The following describes two proteins that form a bound complex.

Interface contacts:
Residue L252 in protein 2 contacts residue V101 in protein 1 (closest heavy-atom distance 3.8 Å).
Residue R168 in protein 2 contacts residue A69 in protein 1 (closest heavy-atom distance 3.9 Å).
Residue K40 in protein 2 contacts residue N189 in protein 1 (closest heavy-atom distance 3.9 Å).
Residue P257 in protein 2 contacts residue Y105 in protein 1 (closest heavy-atom distance 4.1 Å).
Residue N169 in protein 2 is in contact with residue A69 in protein 1 (closest heavy-atom distance 2.7 Å).
Residue L104 in protein 2 contacts residue Y70 in protein 1 (closest heavy-atom distance 3.7 Å).
Residue T157 in protein 2 contacts residue L81 in protein 1 (closest heavy-atom distance 3.8 Å).
Residue Y102 in protein 2 interacts with residue Y70 in protein 1 (closest heavy-atom distance 3.3 Å).
Residue R255 in protein 2 interacts with residue V101 in protein 1 (closest heavy-atom distance 3.6 Å).
Residue L104 in protein 2 is in contact with residue M66 in protein 1 (closest heavy-atom distance 3.7 Å).
Residue L162 in protein 2 interacts with residue H72 in protein 1 (closest heavy-atom distance 3.4 Å).
Residue G38 in protein 2 is in contact with residue N192 in protein 1 (closest heavy-atom distance 4.2 Å).
Residue F258 in protein 2 is in contact with residue H104 in protein 1 (closest heavy-atom distance 4.1 Å).
Residue R256 in protein 2 contacts residue H104 in protein 1 (closest heavy-atom distance 4.0 Å).
Residue L162 in protein 2 interacts with residue N82 in protein 1 (closest heavy-atom distance 3.5 Å).
Residue L104 in protein 2 interacts with residue K68 in protein 1 (closest heavy-atom distance 3.9 Å).
Residue I182 in protein 2 interacts with residue M62 in protein 1 (closest heavy-atom distance 3.5 Å).
Residue R255 in protein 2 contacts residue P103 in protein 1 (closest heavy-atom distance 3.6 Å).
Residue F258 in protein 2 interacts with residue P103 in protein 1 (closest heavy-atom distance 3.6 Å).
Residue I41 in protein 2 is in contact with residue M182 in protein 1 (closest heavy-atom distance 3.6 Å).
Residue Y165 in protein 2 interacts with residue Y70 in protein 1 (closest heavy-atom distance 3.3 Å).
Residue N176 in protein 2 interacts with residue A67 in protein 1 (closest heavy-atom distance 3.3 Å).
Residue Y39 in protein 2 is in contact with residue T181 in protein 1 (closest heavy-atom distance 3.8 Å).
Residue Y39 in protein 2 contacts residue E178 in protein 1 (closest heavy-atom distance 3.3 Å).
Residue Y179 in protein 2 interacts with residue K63 in protein 1 (closest heavy-atom distance 4.0 Å).
Residue P159 in protein 2 is in contact with residue N82 in protein 1 (closest heavy-atom distance 3.7 Å).
Residue Y39 in protein 2 contacts residue N189 in protein 1 (closest heavy-atom distance 3.0 Å).
Residue I41 in protein 2 interacts with residue E178 in protein 1 (closest heavy-atom distance 3.3 Å).
Residue Y39 in protein 2 contacts residue M182 in protein 1 (closest heavy-atom distance 3.6 Å).
Residue N176 in protein 2 is in contact with residue M66 in protein 1 (closest heavy-atom distance 3.3 Å).
Residue Q178 in protein 2 contacts residue M62 in protein 1 (closest heavy-atom distance 4.0 Å).
Residue G38 in protein 2 is in contact with residue E188 in protein 1 (closest heavy-atom distance 3.9 Å).
Residue E217 in protein 2 interacts with residue K202 in protein 1 (closest heavy-atom distance 2.3 Å).
Residue Y179 in protein 2 is in contact with residue M62 in protein 1 (closest heavy-atom distance 3.2 Å).
Residue N176 in protein 2 is in contact with residue P65 in protein 1 (closest heavy-atom distance 3.2 Å).
Residue Y39 in protein 2 contacts residue F185 in protein 1 (closest heavy-atom distance 4.0 Å).
Residue R255 in protein 2 interacts with residue S102 in protein 1 (closest heavy-atom distance 3.8 Å).
Residue L162 in protein 2 contacts residue L81 in protein 1 (closest heavy-atom distance 4.2 Å).
Residue L104 in protein 2 is in contact with residue A69 in protein 1 (closest heavy-atom distance 3.7 Å).
Residue D106 in protein 2 interacts with residue M66 in protein 1 (closest heavy-atom distance 3.5 Å).
Residue K175 in protein 2 interacts with residue P65 in protein 1 (closest heavy-atom distance 4.0 Å).
Residue L252 in protein 2 is in contact with residue P98 in protein 1 (closest heavy-atom distance 3.7 Å).
Residue Y179 in protein 2 is in contact with residue K64 in protein 1 (closest heavy-atom distance 3.7 Å).
Residue L172 in protein 2 is in contact with residue A69 in protein 1 (closest heavy-atom distance 3.9 Å).
Residue Q254 in protein 2 contacts residue P103 in protein 1 (closest heavy-atom distance 3.4 Å).
Residue L162 in protein 2 is in contact with residue N75 in protein 1 (closest heavy-atom distance 3.6 Å).
Residue N156 in protein 2 contacts residue H72 in protein 1 (closest heavy-atom distance 2.8 Å).
Residue R256 in protein 2 contacts residue P103 in protein 1 (closest heavy-atom distance 3.0 Å).
Residue G38 in protein 2 contacts residue F185 in protein 1 (closest heavy-atom distance 3.9 Å).
Residue K175 in protein 2 contacts residue M62 in protein 1 (closest heavy-atom distance 3.7 Å).
Residue L252 in protein 2 interacts with residue E99 in protein 1 (closest heavy-atom distance 3.4 Å).
Residue G38 in protein 2 interacts with residue N189 in protein 1 (closest heavy-atom distance 3.5 Å).
Residue N169 in protein 2 interacts with residue K68 in protein 1 (closest heavy-atom distance 3.7 Å).
Residue H158 in protein 2 contacts residue N82 in protein 1 (closest heavy-atom distance 4.2 Å).
Residue T157 in protein 2 is in contact with residue N82 in protein 1 (closest heavy-atom distance 3.1 Å).
Residue N156 in protein 2 contacts residue Y70 in protein 1 (closest heavy-atom distance 3.5 Å).
Residue L172 in protein 2 contacts residue K68 in protein 1 (closest heavy-atom distance 3.8 Å).
Residue R256 in protein 2 is in contact with residue Y105 in protein 1 (closest heavy-atom distance 3.2 Å).
Residue L172 in protein 2 contacts residue M66 in protein 1 (closest heavy-atom distance 4.0 Å).
Residue N169 in protein 2 interacts with residue Y70 in protein 1 (closest heavy-atom distance 3.5 Å).

Sequence of protein 1:
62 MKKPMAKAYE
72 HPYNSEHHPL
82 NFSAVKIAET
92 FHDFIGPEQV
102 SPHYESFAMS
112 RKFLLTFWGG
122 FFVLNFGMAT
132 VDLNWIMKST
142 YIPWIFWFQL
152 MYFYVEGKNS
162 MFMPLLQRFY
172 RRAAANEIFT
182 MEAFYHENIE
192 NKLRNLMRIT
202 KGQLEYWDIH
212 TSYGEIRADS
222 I

Sequence of protein 2:
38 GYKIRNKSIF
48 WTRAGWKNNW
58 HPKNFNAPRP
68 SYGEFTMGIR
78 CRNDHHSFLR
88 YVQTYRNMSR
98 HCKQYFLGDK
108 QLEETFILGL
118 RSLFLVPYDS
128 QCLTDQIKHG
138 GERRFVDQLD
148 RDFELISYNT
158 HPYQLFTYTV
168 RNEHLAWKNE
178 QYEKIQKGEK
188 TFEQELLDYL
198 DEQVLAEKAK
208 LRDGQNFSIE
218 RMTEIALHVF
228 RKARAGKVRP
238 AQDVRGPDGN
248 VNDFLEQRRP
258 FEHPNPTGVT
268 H